These two protein chains interact to form a complex.

Interface contacts:
Residue N82 in chain B is in contact with residue L5 in chain A (closest heavy-atom distance 2.8 Å).
Residue R70 in chain B is in contact with residue L6 in chain A (closest heavy-atom distance 4.7 Å).
Residue V78 in chain B interacts with residue L6 in chain A (closest heavy-atom distance 3.8 Å).
Residue H81 in chain B is in contact with residue P4 in chain A (closest heavy-atom distance 4.9 Å).
Residue W61 in chain B is in contact with residue M12 in chain A (closest heavy-atom distance 3.8 Å).
Residue C79 in chain B interacts with residue M7 in chain A (closest heavy-atom distance 3.9 Å).
Residue M14 in chain B contacts residue M7 in chain A (closest heavy-atom distance 3.8 Å).
Residue R77 in chain B contacts residue L5 in chain A (closest heavy-atom distance 3.1 Å).
Residue L85 in chain B contacts residue P4 in chain A (closest heavy-atom distance 3.5 Å).
Residue L85 in chain B interacts with residue T3 in chain A (closest heavy-atom distance 3.7 Å).
Residue V78 in chain B contacts residue M7 in chain A (closest heavy-atom distance 4.1 Å).
Residue L26 in chain B interacts with residue M7 in chain A (closest heavy-atom distance 3.5 Å).
Residue V38 in chain B interacts with residue M12 in chain A (closest heavy-atom distance 4.9 Å).
Residue N82 in chain B interacts with residue L6 in chain A (closest heavy-atom distance 5.0 Å).
Residue H81 in chain B contacts residue M1 in chain A (closest heavy-atom distance 3.4 Å).
Residue F11 in chain B contacts residue A9 in chain A (closest heavy-atom distance 3.9 Å).
Residue S28 in chain B interacts with residue M7 in chain A (closest heavy-atom distance 4.5 Å).
Residue K71 in chain B is in contact with residue Q8 in chain A (closest heavy-atom distance 4.3 Å).
Residue Y60 in chain B is in contact with residue M12 in chain A (closest heavy-atom distance 4.0 Å).
Residue I67 in chain B contacts residue L10 in chain A (closest heavy-atom distance 3.7 Å).
Residue Y9 in chain B interacts with residue M12 in chain A (closest heavy-atom distance 3.4 Å).
Residue I37 in chain B is in contact with residue M12 in chain A (closest heavy-atom distance 4.2 Å).
Residue H81 in chain B interacts with residue L5 in chain A (closest heavy-atom distance 3.7 Å).
Residue F47 in chain B contacts residue L10 in chain A (closest heavy-atom distance 3.4 Å).
Residue R88 in chain B is in contact with residue M1 in chain A (closest heavy-atom distance 3.2 Å).
Residue R77 in chain B contacts residue M7 in chain A (closest heavy-atom distance 4.7 Å).
Residue W61 in chain B contacts residue P11 in chain A (closest heavy-atom distance 3.0 Å).
Residue Y60 in chain B is in contact with residue P11 in chain A (closest heavy-atom distance 3.9 Å).
Residue N82 in chain B contacts residue P4 in chain A (closest heavy-atom distance 3.5 Å).
Residue C15 in chain B is in contact with residue M7 in chain A (closest heavy-atom distance 3.5 Å).
Residue G13 in chain B interacts with residue M7 in chain A (closest heavy-atom distance 3.3 Å).
Residue V78 in chain B interacts with residue L5 in chain A (closest heavy-atom distance 3.9 Å).
Residue R77 in chain B contacts residue L6 in chain A (closest heavy-atom distance 3.1 Å).
Residue F11 in chain B contacts residue M7 in chain A (closest heavy-atom distance 3.7 Å).
Residue L85 in chain B interacts with residue M1 in chain A (closest heavy-atom distance 3.2 Å).
Residue W61 in chain B interacts with residue L10 in chain A (closest heavy-atom distance 3.4 Å).
Residue R88 in chain B interacts with residue A2 in chain A (closest heavy-atom distance 4.3 Å).
Residue A57 in chain B is in contact with residue M12 in chain A (closest heavy-atom distance 3.9 Å).
Residue F11 in chain B contacts residue Q8 in chain A (closest heavy-atom distance 3.9 Å).
Residue R70 in chain B is in contact with residue Q8 in chain A (closest heavy-atom distance 2.5 Å).
Residue R77 in chain B is in contact with residue Q8 in chain A (closest heavy-atom distance 4.8 Å).
Residue K71 in chain B contacts residue M7 in chain A (closest heavy-atom distance 5.0 Å).
Residue H81 in chain B is in contact with residue T3 in chain A (closest heavy-atom distance 2.9 Å).
Residue K71 in chain B interacts with residue L10 in chain A (closest heavy-atom distance 4.7 Å).
Residue L85 in chain B interacts with residue A2 in chain A (closest heavy-atom distance 4.3 Å).
Residue N82 in chain B contacts residue T3 in chain A (closest heavy-atom distance 4.4 Å).

Sequence of chain B:
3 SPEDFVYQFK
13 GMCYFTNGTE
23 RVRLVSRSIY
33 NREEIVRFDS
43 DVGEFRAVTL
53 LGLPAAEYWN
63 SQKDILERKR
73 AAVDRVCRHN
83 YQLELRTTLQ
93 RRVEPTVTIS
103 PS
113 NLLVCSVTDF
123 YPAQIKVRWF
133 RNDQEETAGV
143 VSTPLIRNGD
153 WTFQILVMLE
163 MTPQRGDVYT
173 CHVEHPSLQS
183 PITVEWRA

Sequence of chain A:
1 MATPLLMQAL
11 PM